The following describes two proteins that form a bound complex.

Sequence of the second protein:
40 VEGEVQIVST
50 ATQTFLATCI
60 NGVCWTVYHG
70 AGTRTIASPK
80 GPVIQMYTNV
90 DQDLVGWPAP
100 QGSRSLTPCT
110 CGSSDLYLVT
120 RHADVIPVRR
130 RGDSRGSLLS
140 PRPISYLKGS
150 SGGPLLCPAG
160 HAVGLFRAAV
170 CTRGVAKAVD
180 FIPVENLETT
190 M

Sequence of the first protein:
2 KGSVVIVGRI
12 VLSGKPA

Interface contacts:
Residue T74 in the second protein is in contact with residue G3 in the first protein (closest heavy-atom distance 4.0 Å).
Residue E43 in the second protein interacts with residue S14 in the first protein (closest heavy-atom distance 4.5 Å).
Residue T119 in the second protein contacts residue I11 in the first protein (closest heavy-atom distance 3.5 Å).
Residue I46 in the second protein interacts with residue V8 in the first protein (closest heavy-atom distance 2.7 Å).
Residue A122 in the second protein contacts residue I11 in the first protein (closest heavy-atom distance 4.1 Å).
Residue T74 in the second protein interacts with residue V5 in the first protein (closest heavy-atom distance 2.7 Å).
Residue G42 in the second protein contacts residue I11 in the first protein (closest heavy-atom distance 3.3 Å).
Residue E41 in the second protein is in contact with residue R10 in the first protein (closest heavy-atom distance 4.3 Å).
Residue R120 in the second protein contacts residue I11 in the first protein (closest heavy-atom distance 4.1 Å).
Residue V118 in the second protein contacts residue L13 in the first protein (closest heavy-atom distance 3.8 Å).
Residue G42 in the second protein is in contact with residue V12 in the first protein (closest heavy-atom distance 4.3 Å).
Residue G101 in the second protein interacts with residue R10 in the first protein (closest heavy-atom distance 3.3 Å).
Residue I46 in the second protein interacts with residue R10 in the first protein (closest heavy-atom distance 4.2 Å).
Residue I46 in the second protein contacts residue I7 in the first protein (closest heavy-atom distance 3.6 Å).
Residue I46 in the second protein is in contact with residue G9 in the first protein (closest heavy-atom distance 2.9 Å).
Residue I75 in the second protein interacts with residue I7 in the first protein (closest heavy-atom distance 3.8 Å).
Residue I75 in the second protein is in contact with residue S4 in the first protein (closest heavy-atom distance 4.2 Å).
Residue V47 in the second protein is in contact with residue V5 in the first protein (closest heavy-atom distance 3.7 Å).
Residue E43 in the second protein interacts with residue V12 in the first protein (closest heavy-atom distance 3.5 Å).
Residue W96 in the second protein contacts residue V5 in the first protein (closest heavy-atom distance 3.6 Å).
Residue I75 in the second protein is in contact with residue V5 in the first protein (closest heavy-atom distance 3.5 Å).
Residue V40 in the second protein is in contact with residue A18 in the first protein (closest heavy-atom distance 4.2 Å).
Residue E43 in the second protein contacts residue L13 in the first protein (closest heavy-atom distance 2.9 Å).
Residue R73 in the second protein contacts residue G3 in the first protein (closest heavy-atom distance 3.1 Å).
Residue I46 in the second protein interacts with residue V6 in the first protein (closest heavy-atom distance 4.1 Å).
Residue S48 in the second protein contacts residue V6 in the first protein (closest heavy-atom distance 2.9 Å).
Residue G42 in the second protein interacts with residue R10 in the first protein (closest heavy-atom distance 4.2 Å).
Residue P81 in the second protein interacts with residue K2 in the first protein (closest heavy-atom distance 3.6 Å).
Residue F54 in the second protein is in contact with residue V5 in the first protein (closest heavy-atom distance 4.3 Å).
Residue V47 in the second protein contacts residue I7 in the first protein (closest heavy-atom distance 4.2 Å).
Residue V40 in the second protein contacts residue K16 in the first protein (closest heavy-atom distance 3.8 Å).
Residue R73 in the second protein is in contact with residue S4 in the first protein (closest heavy-atom distance 3.8 Å).
Residue V44 in the second protein is in contact with residue L13 in the first protein (closest heavy-atom distance 3.8 Å).
Residue I46 in the second protein contacts residue I11 in the first protein (closest heavy-atom distance 4.2 Å).
Residue V44 in the second protein interacts with residue I11 in the first protein (closest heavy-atom distance 2.8 Å).
Residue Q45 in the second protein contacts residue I7 in the first protein (closest heavy-atom distance 4.1 Å).
Residue L105 in the second protein contacts residue L13 in the first protein (closest heavy-atom distance 3.5 Å).
Residue A76 in the second protein is in contact with residue V6 in the first protein (closest heavy-atom distance 4.0 Å).
Residue P99 in the second protein interacts with residue I7 in the first protein (closest heavy-atom distance 3.5 Å).
Residue V44 in the second protein is in contact with residue R10 in the first protein (closest heavy-atom distance 3.5 Å).
Residue V118 in the second protein contacts residue I11 in the first protein (closest heavy-atom distance 4.5 Å).
Residue V47 in the second protein interacts with residue V8 in the first protein (closest heavy-atom distance 4.1 Å).
Residue V40 in the second protein is in contact with residue R10 in the first protein (closest heavy-atom distance 3.0 Å).
Residue P81 in the second protein interacts with residue S4 in the first protein (closest heavy-atom distance 3.5 Å).
Residue P153 in the second protein interacts with residue L13 in the first protein (closest heavy-atom distance 4.4 Å).
Residue T74 in the second protein interacts with residue K2 in the first protein (closest heavy-atom distance 3.1 Å).
Residue Q45 in the second protein contacts residue G9 in the first protein (closest heavy-atom distance 3.7 Å).
Residue A76 in the second protein is in contact with residue S4 in the first protein (closest heavy-atom distance 4.0 Å).
Residue S48 in the second protein is in contact with residue V8 in the first protein (closest heavy-atom distance 3.2 Å).
Residue E43 in the second protein contacts residue I11 in the first protein (closest heavy-atom distance 3.1 Å).
Residue S48 in the second protein interacts with residue V5 in the first protein (closest heavy-atom distance 3.6 Å).
Residue T74 in the second protein is in contact with residue S4 in the first protein (closest heavy-atom distance 2.8 Å).
Residue V40 in the second protein contacts residue V12 in the first protein (closest heavy-atom distance 3.7 Å).
Residue E41 in the second protein is in contact with residue V12 in the first protein (closest heavy-atom distance 3.8 Å).
Residue L155 in the second protein interacts with residue L13 in the first protein (closest heavy-atom distance 3.7 Å).
Residue A76 in the second protein is in contact with residue V5 in the first protein (closest heavy-atom distance 2.8 Å).
Residue V47 in the second protein interacts with residue V6 in the first protein (closest heavy-atom distance 3.3 Å).
Residue R73 in the second protein interacts with residue V5 in the first protein (closest heavy-atom distance 3.5 Å).
Residue V40 in the second protein contacts residue P17 in the first protein (closest heavy-atom distance 3.2 Å).
Residue S48 in the second protein interacts with residue S4 in the first protein (closest heavy-atom distance 4.3 Å).